Interface contacts:
Residue T31 in protein 1 interacts with residue K14 in protein 2 (closest heavy-atom distance 4.5 Å).
Residue I52 in protein 1 interacts with residue T7 in protein 2 (closest heavy-atom distance 3.8 Å).
Residue G112 in protein 1 is in contact with residue F4 in protein 2 (closest heavy-atom distance 4.2 Å).
Residue W47 in protein 1 contacts residue F4 in protein 2 (closest heavy-atom distance 4.0 Å).
Residue F114 in protein 1 interacts with residue F4 in protein 2 (closest heavy-atom distance 4.1 Å).
Residue V51 in protein 1 is in contact with residue W3 in protein 2 (closest heavy-atom distance 3.1 Å).
Residue P110 in protein 1 contacts residue T7 in protein 2 (closest heavy-atom distance 3.2 Å).
Residue S28 in protein 1 interacts with residue K14 in protein 2 (closest heavy-atom distance 4.8 Å).
Residue Y32 in protein 1 interacts with residue T7 in protein 2 (closest heavy-atom distance 3.8 Å).
Residue T31 in protein 1 contacts residue W11 in protein 2 (closest heavy-atom distance 4.7 Å).
Residue S35 in protein 1 contacts residue F4 in protein 2 (closest heavy-atom distance 4.6 Å).
Residue I57 in protein 1 interacts with residue I6 in protein 2 (closest heavy-atom distance 4.1 Å).
Residue T31 in protein 1 contacts residue L10 in protein 2 (closest heavy-atom distance 4.5 Å).
Residue K109 in protein 1 contacts residue N8 in protein 2 (closest heavy-atom distance 3.5 Å).
Residue P110 in protein 1 contacts residue W11 in protein 2 (closest heavy-atom distance 3.7 Å).
Residue N59 in protein 1 is in contact with residue W3 in protein 2 (closest heavy-atom distance 3.4 Å).
Residue A33 in protein 1 contacts residue T7 in protein 2 (closest heavy-atom distance 3.5 Å).
Residue I52 in protein 1 contacts residue W3 in protein 2 (closest heavy-atom distance 3.6 Å).
Residue G108 in protein 1 interacts with residue W11 in protein 2 (closest heavy-atom distance 3.4 Å).
Residue L34 in protein 1 is in contact with residue W3 in protein 2 (closest heavy-atom distance 4.6 Å).
Residue Y32 in protein 1 contacts residue W11 in protein 2 (closest heavy-atom distance 4.4 Å).
Residue L54 in protein 1 interacts with residue L10 in protein 2 (closest heavy-atom distance 4.0 Å).
Residue N59 in protein 1 is in contact with residue F4 in protein 2 (closest heavy-atom distance 4.1 Å).
Residue K109 in protein 1 interacts with residue W11 in protein 2 (closest heavy-atom distance 3.2 Å).
Residue T31 in protein 1 interacts with residue T7 in protein 2 (closest heavy-atom distance 3.1 Å).
Residue E99 in protein 1 interacts with residue F4 in protein 2 (closest heavy-atom distance 4.5 Å).
Residue G50 in protein 1 is in contact with residue W3 in protein 2 (closest heavy-atom distance 3.5 Å).
Residue W47 in protein 1 is in contact with residue W3 in protein 2 (closest heavy-atom distance 5.0 Å).
Residue I52 in protein 1 interacts with residue L10 in protein 2 (closest heavy-atom distance 4.2 Å).
Residue I52 in protein 1 is in contact with residue I6 in protein 2 (closest heavy-atom distance 3.6 Å).
Residue I57 in protein 1 is in contact with residue W3 in protein 2 (closest heavy-atom distance 3.2 Å).
Residue S35 in protein 1 interacts with residue W3 in protein 2 (closest heavy-atom distance 4.1 Å).
Residue A33 in protein 1 is in contact with residue W3 in protein 2 (closest heavy-atom distance 3.8 Å).
Residue E99 in protein 1 contacts residue T7 in protein 2 (closest heavy-atom distance 2.9 Å).
Residue T58 in protein 1 contacts residue W3 in protein 2 (closest heavy-atom distance 3.8 Å).
Residue P110 in protein 1 is in contact with residue N8 in protein 2 (closest heavy-atom distance 3.4 Å).

Sequence of protein 1:
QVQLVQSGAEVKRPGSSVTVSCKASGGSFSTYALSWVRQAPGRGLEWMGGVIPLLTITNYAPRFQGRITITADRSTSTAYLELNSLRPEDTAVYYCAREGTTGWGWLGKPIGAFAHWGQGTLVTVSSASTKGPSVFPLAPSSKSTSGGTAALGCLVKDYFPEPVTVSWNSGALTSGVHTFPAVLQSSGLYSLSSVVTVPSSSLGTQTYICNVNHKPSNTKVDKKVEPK

Sequence of protein 2:
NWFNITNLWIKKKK

This data describes a binding interaction between two proteins.